Sequence of chain A:
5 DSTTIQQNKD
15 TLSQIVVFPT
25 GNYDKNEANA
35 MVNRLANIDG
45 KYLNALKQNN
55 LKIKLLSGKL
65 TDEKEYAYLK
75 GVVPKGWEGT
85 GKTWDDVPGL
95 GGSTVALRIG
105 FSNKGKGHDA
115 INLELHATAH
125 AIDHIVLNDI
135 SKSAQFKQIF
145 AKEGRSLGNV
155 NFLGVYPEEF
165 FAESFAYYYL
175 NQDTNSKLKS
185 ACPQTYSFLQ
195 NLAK

These two protein chains interact to form a complex.

Contacts between the two chains:
Residue W81 in chain A interacts with residue V7 in chain B (closest heavy-atom distance 3.9 Å).
Residue A114 in chain A contacts residue V7 in chain B (closest heavy-atom distance 3.6 Å).
Residue F156 in chain A is in contact with residue P6 in chain B (closest heavy-atom distance 3.5 Å).
Residue V91 in chain A is in contact with residue P6 in chain B (closest heavy-atom distance 3.3 Å).
Residue H124 in chain A interacts with residue E2 in chain B (closest heavy-atom distance 4.5 Å).
Residue G95 in chain A contacts residue N4 in chain B (closest heavy-atom distance 2.9 Å).
Residue P92 in chain A contacts residue P6 in chain B (closest heavy-atom distance 4.4 Å).
Residue V91 in chain A is in contact with residue P5 in chain B (closest heavy-atom distance 4.4 Å).
Residue H120 in chain A contacts residue P5 in chain B (closest heavy-atom distance 3.3 Å).
Residue W81 in chain A is in contact with residue P6 in chain B (closest heavy-atom distance 2.9 Å).
Residue L157 in chain A interacts with residue V7 in chain B (closest heavy-atom distance 4.0 Å).
Residue Y72 in chain A contacts residue V3 in chain B (closest heavy-atom distance 3.6 Å).
Residue D133 in chain A is in contact with residue E2 in chain B (closest heavy-atom distance 4.0 Å).
Residue G96 in chain A is in contact with residue N4 in chain B (closest heavy-atom distance 3.9 Å).
Residue W88 in chain A interacts with residue N4 in chain B (closest heavy-atom distance 3.7 Å).
Residue L73 in chain A contacts residue V3 in chain B (closest heavy-atom distance 4.5 Å).
Residue S97 in chain A is in contact with residue E2 in chain B (closest heavy-atom distance 2.8 Å).
Residue F156 in chain A is in contact with residue P8 in chain B (closest heavy-atom distance 3.5 Å).
Residue E163 in chain A contacts residue P5 in chain B (closest heavy-atom distance 3.5 Å).
Residue G80 in chain A interacts with residue P8 in chain B (closest heavy-atom distance 3.7 Å).
Residue H120 in chain A is in contact with residue P6 in chain B (closest heavy-atom distance 3.7 Å).
Residue K79 in chain A interacts with residue P5 in chain B (closest heavy-atom distance 3.5 Å).
Residue W81 in chain A contacts residue P5 in chain B (closest heavy-atom distance 3.4 Å).
Residue W88 in chain A interacts with residue V3 in chain B (closest heavy-atom distance 4.1 Å).
Residue L94 in chain A interacts with residue E2 in chain B (closest heavy-atom distance 4.8 Å).
Residue G95 in chain A contacts residue V3 in chain B (closest heavy-atom distance 3.6 Å).
Residue E163 in chain A interacts with residue N4 in chain B (closest heavy-atom distance 3.5 Å).
Residue G93 in chain A is in contact with residue P5 in chain B (closest heavy-atom distance 4.1 Å).
Residue T98 in chain A contacts residue E2 in chain B (closest heavy-atom distance 4.3 Å).
Residue A114 in chain A is in contact with residue P6 in chain B (closest heavy-atom distance 4.4 Å).
Residue F156 in chain A contacts residue V7 in chain B (closest heavy-atom distance 3.7 Å).
Residue H124 in chain A contacts residue N4 in chain B (closest heavy-atom distance 3.4 Å).
Residue G95 in chain A is in contact with residue E2 in chain B (closest heavy-atom distance 4.3 Å).
Residue K79 in chain A interacts with residue N4 in chain B (closest heavy-atom distance 2.9 Å).
Residue N153 in chain A interacts with residue P8 in chain B (closest heavy-atom distance 3.8 Å).
Residue H112 in chain A interacts with residue P6 in chain B (closest heavy-atom distance 3.8 Å).
Residue G96 in chain A is in contact with residue V3 in chain B (closest heavy-atom distance 4.8 Å).
Residue P78 in chain A interacts with residue P5 in chain B (closest heavy-atom distance 3.7 Å).
Residue H120 in chain A is in contact with residue V7 in chain B (closest heavy-atom distance 4.0 Å).
Residue E162 in chain A contacts residue N4 in chain B (closest heavy-atom distance 3.9 Å).
Residue S97 in chain A interacts with residue V3 in chain B (closest heavy-atom distance 5.0 Å).
Residue H112 in chain A interacts with residue P8 in chain B (closest heavy-atom distance 4.6 Å).
Residue L117 in chain A interacts with residue P6 in chain B (closest heavy-atom distance 3.9 Å).
Residue G93 in chain A contacts residue P6 in chain B (closest heavy-atom distance 3.2 Å).
Residue H112 in chain A contacts residue V7 in chain B (closest heavy-atom distance 3.4 Å).
Residue L94 in chain A contacts residue N4 in chain B (closest heavy-atom distance 3.5 Å).
Residue Y70 in chain A contacts residue V3 in chain B (closest heavy-atom distance 5.0 Å).
Residue G96 in chain A is in contact with residue E2 in chain B (closest heavy-atom distance 3.5 Å).
Residue E167 in chain A contacts residue V7 in chain B (closest heavy-atom distance 4.0 Å).
Residue L94 in chain A contacts residue V3 in chain B (closest heavy-atom distance 3.8 Å).
Residue H128 in chain A is in contact with residue E2 in chain B (closest heavy-atom distance 3.3 Å).
Residue H124 in chain A is in contact with residue P5 in chain B (closest heavy-atom distance 4.1 Å).
Residue W88 in chain A interacts with residue P5 in chain B (closest heavy-atom distance 3.6 Å).
Residue N153 in chain A contacts residue V7 in chain B (closest heavy-atom distance 3.5 Å).
Residue W81 in chain A interacts with residue P8 in chain B (closest heavy-atom distance 3.6 Å).
Residue D113 in chain A interacts with residue P8 in chain B (closest heavy-atom distance 3.3 Å).
Residue T84 in chain A interacts with residue P8 in chain B (closest heavy-atom distance 4.1 Å).
Residue D113 in chain A contacts residue V7 in chain B (closest heavy-atom distance 2.8 Å).
Residue F156 in chain A is in contact with residue P5 in chain B (closest heavy-atom distance 3.9 Å).
Residue G93 in chain A interacts with residue N4 in chain B (closest heavy-atom distance 4.2 Å).

Sequence of chain B:
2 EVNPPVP